Residue-level contacts at the interface:
Residue L632 in protein 2 contacts residue V12 in protein 1 (closest heavy-atom distance 4.6 Å).
Residue L629 in protein 2 interacts with residue L15 in protein 1 (closest heavy-atom distance 3.7 Å).
Residue V636 in protein 2 interacts with residue V5 in protein 1 (closest heavy-atom distance 4.7 Å).
Residue V636 in protein 2 is in contact with residue S8 in protein 1 (closest heavy-atom distance 4.5 Å).
Residue M628 in protein 2 is in contact with residue L15 in protein 1 (closest heavy-atom distance 4.8 Å).
Residue L632 in protein 2 contacts residue L11 in protein 1 (closest heavy-atom distance 3.8 Å).
Residue L632 in protein 2 interacts with residue L15 in protein 1 (closest heavy-atom distance 4.1 Å).

Sequence of protein 1:
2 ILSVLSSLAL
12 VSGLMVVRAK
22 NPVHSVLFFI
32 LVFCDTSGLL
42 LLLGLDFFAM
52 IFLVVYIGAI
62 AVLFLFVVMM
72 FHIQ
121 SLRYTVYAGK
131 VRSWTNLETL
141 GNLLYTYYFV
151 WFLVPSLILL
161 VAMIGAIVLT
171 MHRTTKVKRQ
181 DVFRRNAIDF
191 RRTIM

Sequence of protein 2:
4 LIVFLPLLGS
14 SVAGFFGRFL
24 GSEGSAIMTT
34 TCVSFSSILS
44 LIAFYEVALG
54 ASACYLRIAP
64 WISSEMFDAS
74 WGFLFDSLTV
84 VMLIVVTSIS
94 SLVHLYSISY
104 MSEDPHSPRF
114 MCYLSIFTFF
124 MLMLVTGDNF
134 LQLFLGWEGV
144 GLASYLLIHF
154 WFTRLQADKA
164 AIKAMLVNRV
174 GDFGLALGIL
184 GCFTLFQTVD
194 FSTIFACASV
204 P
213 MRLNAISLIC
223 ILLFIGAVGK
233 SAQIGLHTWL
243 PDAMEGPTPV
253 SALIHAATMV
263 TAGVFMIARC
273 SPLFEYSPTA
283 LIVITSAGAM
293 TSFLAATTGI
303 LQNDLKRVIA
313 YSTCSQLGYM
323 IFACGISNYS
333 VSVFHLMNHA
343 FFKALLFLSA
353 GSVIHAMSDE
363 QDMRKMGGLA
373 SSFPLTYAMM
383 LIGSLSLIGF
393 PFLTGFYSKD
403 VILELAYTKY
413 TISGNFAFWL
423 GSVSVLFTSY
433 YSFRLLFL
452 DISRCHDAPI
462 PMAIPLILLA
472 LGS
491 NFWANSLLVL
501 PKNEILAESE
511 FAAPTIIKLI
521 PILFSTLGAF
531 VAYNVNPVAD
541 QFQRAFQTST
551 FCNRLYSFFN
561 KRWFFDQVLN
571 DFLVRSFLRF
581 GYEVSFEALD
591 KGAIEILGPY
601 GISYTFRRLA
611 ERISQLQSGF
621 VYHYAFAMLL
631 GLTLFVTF

The following describes two proteins that form a bound complex.